Sequence of the first protein:
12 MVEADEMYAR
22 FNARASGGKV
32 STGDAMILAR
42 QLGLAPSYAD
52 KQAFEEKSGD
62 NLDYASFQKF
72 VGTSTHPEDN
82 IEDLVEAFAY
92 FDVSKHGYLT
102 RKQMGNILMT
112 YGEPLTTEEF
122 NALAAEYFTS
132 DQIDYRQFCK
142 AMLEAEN

These two protein chains interact to form a complex.

Sequence of the second protein:
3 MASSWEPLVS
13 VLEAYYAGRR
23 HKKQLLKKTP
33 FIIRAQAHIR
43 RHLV

Residue-level contacts at the interface:
Residue L144 in the first protein interacts with residue H40 in the second protein (closest heavy-atom distance 3.6 Å).
Residue M143 in the first protein contacts residue R43 in the second protein (closest heavy-atom distance 2.6 Å).
Residue P115 in the first protein is in contact with residue Q38 in the second protein (closest heavy-atom distance 3.7 Å).
Residue A146 in the first protein is in contact with residue R43 in the second protein (closest heavy-atom distance 3.7 Å).
Residue A88 in the first protein is in contact with residue K30 in the second protein (closest heavy-atom distance 3.9 Å).
Residue D80 in the first protein contacts residue R36 in the second protein (closest heavy-atom distance 2.7 Å).
Residue L109 in the first protein interacts with residue I41 in the second protein (closest heavy-atom distance 3.9 Å).
Residue L109 in the first protein interacts with residue Q38 in the second protein (closest heavy-atom distance 2.9 Å).
Residue E79 in the first protein is in contact with residue F33 in the second protein (closest heavy-atom distance 4.1 Å).
Residue D84 in the first protein contacts residue F33 in the second protein (closest heavy-atom distance 3.4 Å).
Residue E120 in the first protein is in contact with residue L45 in the second protein (closest heavy-atom distance 3.6 Å).
Residue E147 in the first protein is in contact with residue H40 in the second protein (closest heavy-atom distance 3.2 Å).
Residue L85 in the first protein is in contact with residue F33 in the second protein (closest heavy-atom distance 3.1 Å).
Residue E147 in the first protein contacts residue R43 in the second protein (closest heavy-atom distance 3.0 Å).
Residue A46 in the first protein interacts with residue H40 in the second protein (closest heavy-atom distance 3.6 Å).
Residue L144 in the first protein interacts with residue R43 in the second protein (closest heavy-atom distance 3.8 Å).
Residue L45 in the first protein interacts with residue R43 in the second protein (closest heavy-atom distance 3.4 Å).
Residue M143 in the first protein interacts with residue I41 in the second protein (closest heavy-atom distance 3.6 Å).
Residue E120 in the first protein contacts residue R42 in the second protein (closest heavy-atom distance 2.7 Å).
Residue P47 in the first protein contacts residue A39 in the second protein (closest heavy-atom distance 3.5 Å).
Residue Y49 in the first protein is in contact with residue R42 in the second protein (closest heavy-atom distance 3.5 Å).
Residue L85 in the first protein contacts residue A37 in the second protein (closest heavy-atom distance 3.5 Å).
Residue E114 in the first protein is in contact with residue Q38 in the second protein (closest heavy-atom distance 2.8 Å).
Residue L124 in the first protein is in contact with residue I41 in the second protein (closest heavy-atom distance 4.0 Å).
Residue Y112 in the first protein interacts with residue L27 in the second protein (closest heavy-atom distance 3.8 Å).
Residue Y112 in the first protein contacts residue Q38 in the second protein (closest heavy-atom distance 2.9 Å).
Residue G113 in the first protein is in contact with residue I35 in the second protein (closest heavy-atom distance 3.5 Å).
Residue L116 in the first protein is in contact with residue R42 in the second protein (closest heavy-atom distance 3.6 Å).
Residue Y91 in the first protein contacts residue H23 in the second protein (closest heavy-atom distance 3.8 Å).
Residue A88 in the first protein interacts with residue I34 in the second protein (closest heavy-atom distance 3.9 Å).
Residue E114 in the first protein interacts with residue I35 in the second protein (closest heavy-atom distance 3.5 Å).
Residue L116 in the first protein interacts with residue Q38 in the second protein (closest heavy-atom distance 4.0 Å).
Residue A123 in the first protein contacts residue L45 in the second protein (closest heavy-atom distance 4.0 Å).
Residue E79 in the first protein interacts with residue R36 in the second protein (closest heavy-atom distance 4.0 Å).
Residue A46 in the first protein contacts residue A39 in the second protein (closest heavy-atom distance 3.4 Å).
Residue R41 in the first protein is in contact with residue R42 in the second protein (closest heavy-atom distance 3.5 Å).
Residue R41 in the first protein contacts residue V46 in the second protein (closest heavy-atom distance 3.7 Å).
Residue R41 in the first protein interacts with residue R43 in the second protein (closest heavy-atom distance 4.0 Å).
Residue H77 in the first protein contacts residue R36 in the second protein (closest heavy-atom distance 3.2 Å).
Residue G44 in the first protein contacts residue R43 in the second protein (closest heavy-atom distance 3.5 Å).
Residue M143 in the first protein interacts with residue H44 in the second protein (closest heavy-atom distance 2.7 Å).
Residue S48 in the first protein contacts residue R36 in the second protein (closest heavy-atom distance 4.1 Å).
Residue M143 in the first protein is in contact with residue H40 in the second protein (closest heavy-atom distance 3.6 Å).
Residue Y91 in the first protein is in contact with residue Q26 in the second protein (closest heavy-atom distance 3.7 Å).
Residue S48 in the first protein is in contact with residue I35 in the second protein (closest heavy-atom distance 3.8 Å).
Residue Y128 in the first protein interacts with residue H44 in the second protein (closest heavy-atom distance 2.9 Å).
Residue E145 in the first protein is in contact with residue H44 in the second protein (closest heavy-atom distance 3.2 Å).
Residue A88 in the first protein contacts residue F33 in the second protein (closest heavy-atom distance 3.9 Å).
Residue E87 in the first protein interacts with residue K30 in the second protein (closest heavy-atom distance 3.9 Å).
Residue Y91 in the first protein interacts with residue K30 in the second protein (closest heavy-atom distance 3.9 Å).
Residue A46 in the first protein interacts with residue R36 in the second protein (closest heavy-atom distance 2.9 Å).
Residue G113 in the first protein contacts residue Q38 in the second protein (closest heavy-atom distance 3.8 Å).
Residue E145 in the first protein contacts residue R43 in the second protein (closest heavy-atom distance 2.9 Å).
Residue Y91 in the first protein interacts with residue L27 in the second protein (closest heavy-atom distance 3.3 Å).
Residue E114 in the first protein contacts residue R42 in the second protein (closest heavy-atom distance 3.0 Å).
Residue Q42 in the first protein contacts residue V46 in the second protein (closest heavy-atom distance 4.1 Å).
Residue D80 in the first protein is in contact with residue H40 in the second protein (closest heavy-atom distance 2.6 Å).
Residue A142 in the first protein is in contact with residue H44 in the second protein (closest heavy-atom distance 3.3 Å).
Residue F89 in the first protein interacts with residue A37 in the second protein (closest heavy-atom distance 3.8 Å).
Residue P115 in the first protein is in contact with residue R42 in the second protein (closest heavy-atom distance 3.1 Å).